These two protein chains interact to form a complex.

Contacts between the two chains:
Residue I74 in protein 1 interacts with residue I55 in protein 2 (closest heavy-atom distance 3.9 Å).
Residue R75 in protein 1 contacts residue I55 in protein 2 (closest heavy-atom distance 3.9 Å).
Residue L53 in protein 1 interacts with residue I55 in protein 2 (closest heavy-atom distance 3.9 Å).
Residue V61 in protein 1 is in contact with residue E34 in protein 2 (closest heavy-atom distance 3.6 Å).
Residue C54 in protein 1 is in contact with residue I55 in protein 2 (closest heavy-atom distance 3.7 Å).
Residue V61 in protein 1 interacts with residue A35 in protein 2 (closest heavy-atom distance 3.6 Å).
Residue D50 in protein 1 is in contact with residue R58 in protein 2 (closest heavy-atom distance 3.9 Å).
Residue K59 in protein 1 interacts with residue E36 in protein 2 (closest heavy-atom distance 3.9 Å).
Residue H57 in protein 1 interacts with residue G47 in protein 2 (closest heavy-atom distance 3.1 Å).
Residue N52 in protein 1 interacts with residue L42 in protein 2 (closest heavy-atom distance 4.3 Å).
Residue L53 in protein 1 interacts with residue L51 in protein 2 (closest heavy-atom distance 3.5 Å).
Residue L53 in protein 1 interacts with residue A54 in protein 2 (closest heavy-atom distance 4.1 Å).
Residue K59 in protein 1 is in contact with residue E46 in protein 2 (closest heavy-atom distance 4.9 Å).
Residue R75 in protein 1 interacts with residue Q59 in protein 2 (closest heavy-atom distance 2.8 Å).
Residue I56 in protein 1 contacts residue R39 in protein 2 (closest heavy-atom distance 4.1 Å).
Residue G46 in protein 1 contacts residue R62 in protein 2 (closest heavy-atom distance 3.1 Å).
Residue L53 in protein 1 contacts residue L44 in protein 2 (closest heavy-atom distance 4.1 Å).
Residue I56 in protein 1 contacts residue L42 in protein 2 (closest heavy-atom distance 4.2 Å).
Residue K59 in protein 1 is in contact with residue E31 in protein 2 (closest heavy-atom distance 3.7 Å).
Residue A31 in protein 1 interacts with residue M73 in protein 2 (closest heavy-atom distance 4.5 Å).
Residue K59 in protein 1 is in contact with residue A32 in protein 2 (closest heavy-atom distance 3.7 Å).
Residue E49 in protein 1 contacts residue R62 in protein 2 (closest heavy-atom distance 2.5 Å).
Residue A39 in protein 1 interacts with residue M66 in protein 2 (closest heavy-atom distance 4.0 Å).
Residue V61 in protein 1 interacts with residue S38 in protein 2 (closest heavy-atom distance 3.8 Å).
Residue R60 in protein 1 contacts residue A35 in protein 2 (closest heavy-atom distance 3.3 Å).
Residue E49 in protein 1 contacts residue R58 in protein 2 (closest heavy-atom distance 3.6 Å).
Residue A31 in protein 1 interacts with residue Y77 in protein 2 (closest heavy-atom distance 3.4 Å).
Residue A35 in protein 1 is in contact with residue M73 in protein 2 (closest heavy-atom distance 4.1 Å).
Residue T62 in protein 1 interacts with residue E31 in protein 2 (closest heavy-atom distance 2.6 Å).
Residue D50 in protein 1 interacts with residue L51 in protein 2 (closest heavy-atom distance 4.8 Å).
Residue L53 in protein 1 contacts residue R58 in protein 2 (closest heavy-atom distance 3.3 Å).
Residue R60 in protein 1 interacts with residue E31 in protein 2 (closest heavy-atom distance 3.4 Å).
Residue L47 in protein 1 is in contact with residue R62 in protein 2 (closest heavy-atom distance 4.4 Å).
Residue I56 in protein 1 interacts with residue S38 in protein 2 (closest heavy-atom distance 4.5 Å).
Residue E38 in protein 1 interacts with residue F69 in protein 2 (closest heavy-atom distance 3.7 Å).
Residue K59 in protein 1 contacts residue A35 in protein 2 (closest heavy-atom distance 3.6 Å).
Residue V61 in protein 1 contacts residue E31 in protein 2 (closest heavy-atom distance 2.7 Å).
Residue I74 in protein 1 contacts residue K52 in protein 2 (closest heavy-atom distance 4.2 Å).
Residue A71 in protein 1 contacts residue I55 in protein 2 (closest heavy-atom distance 4.8 Å).
Residue I56 in protein 1 interacts with residue A35 in protein 2 (closest heavy-atom distance 4.1 Å).
Residue I74 in protein 1 is in contact with residue L51 in protein 2 (closest heavy-atom distance 4.2 Å).
Residue H57 in protein 1 is in contact with residue V48 in protein 2 (closest heavy-atom distance 3.7 Å).
Residue R75 in protein 1 contacts residue R62 in protein 2 (closest heavy-atom distance 3.1 Å).
Residue H57 in protein 1 is in contact with residue L51 in protein 2 (closest heavy-atom distance 4.1 Å).
Residue K59 in protein 1 interacts with residue A28 in protein 2 (closest heavy-atom distance 4.6 Å).
Residue D50 in protein 1 is in contact with residue I55 in protein 2 (closest heavy-atom distance 3.9 Å).
Residue D50 in protein 1 interacts with residue Q59 in protein 2 (closest heavy-atom distance 4.2 Å).
Residue C54 in protein 1 contacts residue L51 in protein 2 (closest heavy-atom distance 3.7 Å).
Residue A35 in protein 1 contacts residue F69 in protein 2 (closest heavy-atom distance 4.1 Å).
Residue L53 in protein 1 is in contact with residue L42 in protein 2 (closest heavy-atom distance 3.8 Å).
Residue D50 in protein 1 is in contact with residue R62 in protein 2 (closest heavy-atom distance 2.7 Å).
Residue I74 in protein 1 is in contact with residue Q56 in protein 2 (closest heavy-atom distance 4.2 Å).

Sequence of protein 2:
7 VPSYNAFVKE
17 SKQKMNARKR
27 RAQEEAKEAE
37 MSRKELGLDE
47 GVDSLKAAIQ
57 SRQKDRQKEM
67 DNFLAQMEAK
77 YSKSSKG

Sequence of protein 1:
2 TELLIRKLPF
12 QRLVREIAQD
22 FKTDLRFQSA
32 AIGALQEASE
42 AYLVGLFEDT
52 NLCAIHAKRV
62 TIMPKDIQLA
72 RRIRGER